Sequence of the first protein:
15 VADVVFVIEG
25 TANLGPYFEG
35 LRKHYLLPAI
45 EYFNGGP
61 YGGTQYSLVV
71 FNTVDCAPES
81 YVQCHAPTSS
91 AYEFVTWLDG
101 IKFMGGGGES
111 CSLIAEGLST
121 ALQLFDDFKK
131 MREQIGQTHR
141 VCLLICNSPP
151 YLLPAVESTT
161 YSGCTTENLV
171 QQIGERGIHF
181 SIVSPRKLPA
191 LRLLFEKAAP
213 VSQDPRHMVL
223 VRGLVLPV

The following describes two proteins that form a bound complex.

Sequence of the second protein:
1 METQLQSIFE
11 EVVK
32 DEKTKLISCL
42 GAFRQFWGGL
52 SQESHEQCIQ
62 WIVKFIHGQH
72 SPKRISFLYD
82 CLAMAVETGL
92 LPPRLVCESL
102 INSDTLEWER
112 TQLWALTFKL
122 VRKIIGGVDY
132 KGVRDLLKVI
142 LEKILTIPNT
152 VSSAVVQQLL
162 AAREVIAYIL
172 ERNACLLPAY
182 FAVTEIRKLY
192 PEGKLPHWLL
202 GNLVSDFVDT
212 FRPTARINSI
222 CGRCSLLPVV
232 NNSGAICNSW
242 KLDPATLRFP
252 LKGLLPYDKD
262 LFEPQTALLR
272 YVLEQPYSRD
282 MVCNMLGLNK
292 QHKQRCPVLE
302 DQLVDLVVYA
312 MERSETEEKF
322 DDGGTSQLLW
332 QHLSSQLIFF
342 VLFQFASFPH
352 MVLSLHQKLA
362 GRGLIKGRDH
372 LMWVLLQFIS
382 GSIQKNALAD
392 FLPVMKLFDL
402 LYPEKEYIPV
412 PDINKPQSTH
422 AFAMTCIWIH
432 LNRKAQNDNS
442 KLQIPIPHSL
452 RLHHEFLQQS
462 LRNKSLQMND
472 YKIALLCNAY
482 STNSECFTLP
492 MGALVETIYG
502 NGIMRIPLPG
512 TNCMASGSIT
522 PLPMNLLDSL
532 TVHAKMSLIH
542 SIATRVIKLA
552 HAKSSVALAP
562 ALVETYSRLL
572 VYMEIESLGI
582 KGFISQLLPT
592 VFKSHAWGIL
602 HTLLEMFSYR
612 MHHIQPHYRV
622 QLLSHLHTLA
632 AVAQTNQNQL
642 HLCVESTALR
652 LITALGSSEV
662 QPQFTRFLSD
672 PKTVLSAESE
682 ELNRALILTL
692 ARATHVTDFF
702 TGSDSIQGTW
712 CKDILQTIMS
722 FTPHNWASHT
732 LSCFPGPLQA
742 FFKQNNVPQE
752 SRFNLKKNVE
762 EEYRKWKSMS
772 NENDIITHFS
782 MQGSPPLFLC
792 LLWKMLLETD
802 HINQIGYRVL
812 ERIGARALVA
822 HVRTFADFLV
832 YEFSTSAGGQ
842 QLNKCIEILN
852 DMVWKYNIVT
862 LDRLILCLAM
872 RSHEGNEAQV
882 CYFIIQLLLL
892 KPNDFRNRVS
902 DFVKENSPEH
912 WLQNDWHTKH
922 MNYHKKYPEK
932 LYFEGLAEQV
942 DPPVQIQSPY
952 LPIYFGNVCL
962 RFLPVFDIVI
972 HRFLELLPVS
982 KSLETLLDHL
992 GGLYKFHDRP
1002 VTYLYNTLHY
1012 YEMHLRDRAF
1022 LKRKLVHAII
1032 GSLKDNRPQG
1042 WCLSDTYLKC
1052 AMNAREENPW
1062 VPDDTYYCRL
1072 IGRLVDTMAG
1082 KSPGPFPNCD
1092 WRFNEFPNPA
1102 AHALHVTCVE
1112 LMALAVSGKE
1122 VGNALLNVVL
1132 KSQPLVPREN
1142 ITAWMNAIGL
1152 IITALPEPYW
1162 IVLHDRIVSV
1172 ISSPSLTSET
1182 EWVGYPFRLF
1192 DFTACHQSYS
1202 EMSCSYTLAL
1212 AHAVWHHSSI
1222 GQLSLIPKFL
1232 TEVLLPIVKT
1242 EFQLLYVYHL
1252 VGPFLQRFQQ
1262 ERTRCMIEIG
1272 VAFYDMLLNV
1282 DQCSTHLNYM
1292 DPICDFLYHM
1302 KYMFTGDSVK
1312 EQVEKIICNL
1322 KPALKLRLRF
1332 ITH

Residue-level contacts at the interface:
Residue H449 in the second protein is in contact with residue G62 in the first protein (closest heavy-atom distance 3.9 Å).
Residue E405 in the second protein is in contact with residue Y61 in the first protein (closest heavy-atom distance 3.6 Å).
Residue H449 in the second protein is in contact with residue Y61 in the first protein (closest heavy-atom distance 3.3 Å).
Residue K406 in the second protein interacts with residue Y61 in the first protein (closest heavy-atom distance 4.1 Å).
Residue L443 in the second protein is in contact with residue P51 in the first protein (closest heavy-atom distance 4.9 Å).